Sequence of the second protein:
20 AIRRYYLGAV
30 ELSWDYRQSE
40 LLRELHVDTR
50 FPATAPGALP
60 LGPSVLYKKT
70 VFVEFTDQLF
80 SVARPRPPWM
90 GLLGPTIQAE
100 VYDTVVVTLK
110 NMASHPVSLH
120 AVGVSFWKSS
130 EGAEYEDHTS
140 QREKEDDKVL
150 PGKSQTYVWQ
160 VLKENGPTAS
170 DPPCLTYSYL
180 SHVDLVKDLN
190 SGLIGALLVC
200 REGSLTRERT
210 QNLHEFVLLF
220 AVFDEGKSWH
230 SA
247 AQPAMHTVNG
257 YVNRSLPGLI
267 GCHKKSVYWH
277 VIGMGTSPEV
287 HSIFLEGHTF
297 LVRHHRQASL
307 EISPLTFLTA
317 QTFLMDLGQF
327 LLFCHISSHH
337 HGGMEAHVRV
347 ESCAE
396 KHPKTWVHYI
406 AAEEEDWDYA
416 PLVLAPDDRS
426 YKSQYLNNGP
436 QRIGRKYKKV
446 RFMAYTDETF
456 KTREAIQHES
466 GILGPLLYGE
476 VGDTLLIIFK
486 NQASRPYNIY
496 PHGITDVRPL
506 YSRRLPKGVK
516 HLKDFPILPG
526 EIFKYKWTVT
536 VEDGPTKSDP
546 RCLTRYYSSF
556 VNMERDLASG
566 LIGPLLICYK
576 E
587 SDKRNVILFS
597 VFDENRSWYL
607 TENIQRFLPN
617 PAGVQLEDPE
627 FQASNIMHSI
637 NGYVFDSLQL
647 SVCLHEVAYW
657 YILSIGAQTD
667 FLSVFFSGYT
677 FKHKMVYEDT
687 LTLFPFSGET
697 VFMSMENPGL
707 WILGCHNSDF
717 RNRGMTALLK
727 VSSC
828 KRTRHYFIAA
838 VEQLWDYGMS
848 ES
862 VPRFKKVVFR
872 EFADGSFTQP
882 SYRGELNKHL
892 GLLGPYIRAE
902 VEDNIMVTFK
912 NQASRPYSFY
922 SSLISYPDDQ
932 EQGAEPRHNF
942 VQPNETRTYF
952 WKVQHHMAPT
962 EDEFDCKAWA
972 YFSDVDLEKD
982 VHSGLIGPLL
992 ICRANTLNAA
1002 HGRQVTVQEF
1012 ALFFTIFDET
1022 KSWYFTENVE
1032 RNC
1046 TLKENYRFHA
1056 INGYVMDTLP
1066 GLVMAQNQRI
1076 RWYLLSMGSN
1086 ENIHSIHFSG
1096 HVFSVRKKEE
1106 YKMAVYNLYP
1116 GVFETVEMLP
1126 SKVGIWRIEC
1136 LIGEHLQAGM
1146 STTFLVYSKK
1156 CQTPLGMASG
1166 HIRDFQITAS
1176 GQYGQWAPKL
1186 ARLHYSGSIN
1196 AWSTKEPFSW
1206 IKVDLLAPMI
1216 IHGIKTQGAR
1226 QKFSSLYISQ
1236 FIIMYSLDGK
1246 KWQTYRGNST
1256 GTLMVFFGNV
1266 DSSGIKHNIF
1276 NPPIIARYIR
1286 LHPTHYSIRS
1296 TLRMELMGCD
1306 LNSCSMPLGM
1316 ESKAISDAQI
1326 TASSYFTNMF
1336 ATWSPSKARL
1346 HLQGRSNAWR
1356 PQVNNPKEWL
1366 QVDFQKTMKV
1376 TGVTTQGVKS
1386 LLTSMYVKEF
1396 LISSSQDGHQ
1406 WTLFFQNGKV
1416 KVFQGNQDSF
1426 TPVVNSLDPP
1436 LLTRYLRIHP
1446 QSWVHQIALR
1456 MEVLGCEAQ

Interface contacts:
Residue R508 in the second protein contacts residue T535 in the first protein (closest heavy-atom distance 4.3 Å).
Residue T535 in the second protein interacts with residue R508 in the first protein (closest heavy-atom distance 3.2 Å).
Residue H397 in the second protein is in contact with residue Y404 in the first protein (closest heavy-atom distance 3.7 Å).
Residue R503 in the second protein is in contact with residue D501 in the first protein (closest heavy-atom distance 4.0 Å).
Residue V536 in the second protein interacts with residue R509 in the first protein (closest heavy-atom distance 3.5 Å).
Residue G477 in the second protein interacts with residue Y506 in the first protein (closest heavy-atom distance 3.6 Å).
Residue V536 in the second protein contacts residue Y506 in the first protein (closest heavy-atom distance 2.9 Å).
Residue M321 in the second protein interacts with residue R508 in the first protein (closest heavy-atom distance 3.2 Å).
Residue Y506 in the second protein is in contact with residue T535 in the first protein (closest heavy-atom distance 3.0 Å).
Residue R509 in the second protein contacts residue E537 in the first protein (closest heavy-atom distance 3.7 Å).
Residue H397 in the second protein is in contact with residue V402 in the first protein (closest heavy-atom distance 4.1 Å).
Residue R508 in the second protein contacts residue E537 in the first protein (closest heavy-atom distance 3.3 Å).
Residue Y506 in the second protein interacts with residue V534 in the first protein (closest heavy-atom distance 4.2 Å).
Residue L323 in the second protein contacts residue G324 in the first protein (closest heavy-atom distance 3.8 Å).
Residue E537 in the second protein contacts residue R508 in the first protein (closest heavy-atom distance 3.7 Å).
Residue H397 in the second protein is in contact with residue K529 in the first protein (closest heavy-atom distance 3.8 Å).
Residue V536 in the second protein is in contact with residue S507 in the first protein (closest heavy-atom distance 3.6 Å).
Residue E537 in the second protein contacts residue R509 in the first protein (closest heavy-atom distance 2.6 Å).
Residue Y506 in the second protein contacts residue K396 in the first protein (closest heavy-atom distance 4.2 Å).
Residue Y506 in the second protein interacts with residue P398 in the first protein (closest heavy-atom distance 4.0 Å).
Residue T535 in the second protein interacts with residue S507 in the first protein (closest heavy-atom distance 3.2 Å).
Residue K575 in the second protein contacts residue Y506 in the first protein (closest heavy-atom distance 3.6 Å).
Residue I483 in the second protein contacts residue H397 in the first protein (closest heavy-atom distance 3.5 Å).
Residue K529 in the second protein is in contact with residue H397 in the first protein (closest heavy-atom distance 3.0 Å).
Residue E537 in the second protein interacts with residue S507 in the first protein (closest heavy-atom distance 2.1 Å).
Residue R508 in the second protein contacts residue D501 in the first protein (closest heavy-atom distance 3.9 Å).
Residue R509 in the second protein contacts residue F319 in the first protein (closest heavy-atom distance 3.1 Å).
Residue S507 in the second protein contacts residue V536 in the first protein (closest heavy-atom distance 4.1 Å).
Residue S507 in the second protein contacts residue E537 in the first protein (closest heavy-atom distance 3.3 Å).
Residue K531 in the second protein interacts with residue T479 in the first protein (closest heavy-atom distance 4.1 Å).
Residue V514 in the second protein contacts residue K270 in the first protein (closest heavy-atom distance 2.8 Å).
Residue H397 in the second protein contacts residue I483 in the first protein (closest heavy-atom distance 4.1 Å).
Residue Y506 in the second protein contacts residue H397 in the first protein (closest heavy-atom distance 3.4 Å).
Residue T479 in the second protein interacts with residue K531 in the first protein (closest heavy-atom distance 4.3 Å).
Residue K270 in the second protein contacts residue L510 in the first protein (closest heavy-atom distance 3.5 Å).
Residue D322 in the second protein is in contact with residue R508 in the first protein (closest heavy-atom distance 2.9 Å).
Residue G324 in the second protein contacts residue L323 in the first protein (closest heavy-atom distance 3.9 Å).
Residue K270 in the second protein interacts with residue K515 in the first protein (closest heavy-atom distance 3.1 Å).
Residue R503 in the second protein is in contact with residue T533 in the first protein (closest heavy-atom distance 3.0 Å).
Residue K396 in the second protein is in contact with residue Y506 in the first protein (closest heavy-atom distance 3.3 Å).
Residue Y506 in the second protein is in contact with residue G477 in the first protein (closest heavy-atom distance 3.6 Å).
Residue E453 in the second protein contacts residue H397 in the first protein (closest heavy-atom distance 3.8 Å).
Residue L505 in the second protein interacts with residue P398 in the first protein (closest heavy-atom distance 4.2 Å).
Residue Y506 in the second protein contacts residue V536 in the first protein (closest heavy-atom distance 3.2 Å).
Residue L510 in the second protein is in contact with residue K270 in the first protein (closest heavy-atom distance 3.5 Å).
Residue Y506 in the second protein interacts with residue V476 in the first protein (closest heavy-atom distance 3.8 Å).
Residue L323 in the second protein interacts with residue L323 in the first protein (closest heavy-atom distance 3.4 Å).
Residue V476 in the second protein interacts with residue Y506 in the first protein (closest heavy-atom distance 3.5 Å).
Residue T535 in the second protein is in contact with residue Y506 in the first protein (closest heavy-atom distance 3.5 Å).
Residue T533 in the second protein contacts residue R503 in the first protein (closest heavy-atom distance 3.3 Å).
Residue Y404 in the second protein contacts residue H397 in the first protein (closest heavy-atom distance 3.9 Å).
Residue R508 in the second protein is in contact with residue M321 in the first protein (closest heavy-atom distance 3.8 Å).
Residue H516 in the second protein contacts residue K270 in the first protein (closest heavy-atom distance 3.7 Å).
Residue P398 in the second protein contacts residue Y506 in the first protein (closest heavy-atom distance 3.7 Å).
Residue K531 in the second protein interacts with residue K531 in the first protein (closest heavy-atom distance 2.9 Å).
Residue F319 in the second protein interacts with residue R509 in the first protein (closest heavy-atom distance 3.4 Å).
Residue K515 in the second protein is in contact with residue K270 in the first protein (closest heavy-atom distance 2.5 Å).
Residue R508 in the second protein is in contact with residue D322 in the first protein (closest heavy-atom distance 2.8 Å).
Residue T500 in the second protein interacts with residue R508 in the first protein (closest heavy-atom distance 3.2 Å).
Residue P398 in the second protein contacts residue L505 in the first protein (closest heavy-atom distance 3.7 Å).

These two protein chains interact to form a complex.

Sequence of the first protein:
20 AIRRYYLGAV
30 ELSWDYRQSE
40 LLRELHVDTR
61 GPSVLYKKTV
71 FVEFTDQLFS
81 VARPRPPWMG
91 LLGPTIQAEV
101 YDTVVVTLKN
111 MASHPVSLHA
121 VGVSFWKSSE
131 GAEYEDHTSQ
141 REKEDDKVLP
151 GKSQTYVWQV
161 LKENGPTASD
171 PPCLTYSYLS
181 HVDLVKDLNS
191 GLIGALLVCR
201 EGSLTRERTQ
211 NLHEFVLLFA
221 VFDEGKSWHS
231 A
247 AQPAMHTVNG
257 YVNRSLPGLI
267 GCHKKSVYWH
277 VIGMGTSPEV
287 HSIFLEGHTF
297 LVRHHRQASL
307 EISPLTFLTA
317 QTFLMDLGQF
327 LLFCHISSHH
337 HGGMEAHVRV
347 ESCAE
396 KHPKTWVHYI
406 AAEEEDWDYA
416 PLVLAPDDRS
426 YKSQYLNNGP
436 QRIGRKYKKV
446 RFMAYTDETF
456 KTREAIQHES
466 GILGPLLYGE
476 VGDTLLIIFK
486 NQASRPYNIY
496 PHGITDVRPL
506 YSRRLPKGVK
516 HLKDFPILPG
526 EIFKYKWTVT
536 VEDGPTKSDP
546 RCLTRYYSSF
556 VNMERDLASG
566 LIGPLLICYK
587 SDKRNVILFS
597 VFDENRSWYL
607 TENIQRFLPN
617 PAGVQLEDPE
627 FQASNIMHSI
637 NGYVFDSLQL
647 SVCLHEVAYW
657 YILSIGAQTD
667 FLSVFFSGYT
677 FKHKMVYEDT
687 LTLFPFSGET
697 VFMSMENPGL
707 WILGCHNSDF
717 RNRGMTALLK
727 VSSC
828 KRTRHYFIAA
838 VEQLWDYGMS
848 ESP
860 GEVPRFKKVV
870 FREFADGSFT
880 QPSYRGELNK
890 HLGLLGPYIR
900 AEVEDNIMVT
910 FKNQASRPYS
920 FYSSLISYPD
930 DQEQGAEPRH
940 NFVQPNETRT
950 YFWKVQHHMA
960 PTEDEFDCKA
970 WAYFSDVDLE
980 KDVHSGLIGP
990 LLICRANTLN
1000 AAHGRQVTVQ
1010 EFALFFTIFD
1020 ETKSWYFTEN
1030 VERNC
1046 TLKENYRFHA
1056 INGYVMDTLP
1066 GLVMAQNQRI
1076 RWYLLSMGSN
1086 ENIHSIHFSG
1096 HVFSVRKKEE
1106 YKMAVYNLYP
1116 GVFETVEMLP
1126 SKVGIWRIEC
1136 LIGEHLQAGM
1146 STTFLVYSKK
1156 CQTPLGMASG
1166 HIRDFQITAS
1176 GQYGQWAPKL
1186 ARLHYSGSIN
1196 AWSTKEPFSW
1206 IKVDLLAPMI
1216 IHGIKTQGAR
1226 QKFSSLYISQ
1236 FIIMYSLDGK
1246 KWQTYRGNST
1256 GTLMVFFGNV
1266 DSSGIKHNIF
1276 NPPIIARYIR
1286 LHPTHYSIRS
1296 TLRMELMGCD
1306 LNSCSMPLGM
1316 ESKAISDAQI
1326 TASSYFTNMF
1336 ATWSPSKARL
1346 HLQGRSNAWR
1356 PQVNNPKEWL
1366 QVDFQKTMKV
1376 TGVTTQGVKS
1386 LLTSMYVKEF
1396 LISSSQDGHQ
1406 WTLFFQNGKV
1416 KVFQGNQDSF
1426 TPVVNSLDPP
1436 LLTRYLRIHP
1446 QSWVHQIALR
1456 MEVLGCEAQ